Interface contacts:
Residue N4 in chain A contacts residue N9 in chain B (closest heavy-atom distance 3.6 Å).
Residue T8 in chain A interacts with residue Y4 in chain B (closest heavy-atom distance 3.0 Å).
Residue N4 in chain A is in contact with residue L8 in chain B (closest heavy-atom distance 4.5 Å).
Residue Y3 in chain A interacts with residue V6 in chain B (closest heavy-atom distance 3.8 Å).
Residue V9 in chain A is in contact with residue Y4 in chain B (closest heavy-atom distance 3.9 Å).
Residue P10 in chain A interacts with residue Y4 in chain B (closest heavy-atom distance 3.2 Å).
Residue P6 in chain A interacts with residue Y4 in chain B (closest heavy-atom distance 3.2 Å).
Residue L5 in chain A is in contact with residue V6 in chain B (closest heavy-atom distance 4.6 Å).
Residue N4 in chain A is in contact with residue V6 in chain B (closest heavy-atom distance 3.4 Å).
Residue N4 in chain A is in contact with residue G5 in chain B (closest heavy-atom distance 3.4 Å).
Residue N4 in chain A interacts with residue Y77 in chain B (closest heavy-atom distance 4.3 Å).
Residue P6 in chain A contacts residue G5 in chain B (closest heavy-atom distance 4.6 Å).
Residue Y3 in chain A is in contact with residue N9 in chain B (closest heavy-atom distance 3.7 Å).

Sequence of chain A:
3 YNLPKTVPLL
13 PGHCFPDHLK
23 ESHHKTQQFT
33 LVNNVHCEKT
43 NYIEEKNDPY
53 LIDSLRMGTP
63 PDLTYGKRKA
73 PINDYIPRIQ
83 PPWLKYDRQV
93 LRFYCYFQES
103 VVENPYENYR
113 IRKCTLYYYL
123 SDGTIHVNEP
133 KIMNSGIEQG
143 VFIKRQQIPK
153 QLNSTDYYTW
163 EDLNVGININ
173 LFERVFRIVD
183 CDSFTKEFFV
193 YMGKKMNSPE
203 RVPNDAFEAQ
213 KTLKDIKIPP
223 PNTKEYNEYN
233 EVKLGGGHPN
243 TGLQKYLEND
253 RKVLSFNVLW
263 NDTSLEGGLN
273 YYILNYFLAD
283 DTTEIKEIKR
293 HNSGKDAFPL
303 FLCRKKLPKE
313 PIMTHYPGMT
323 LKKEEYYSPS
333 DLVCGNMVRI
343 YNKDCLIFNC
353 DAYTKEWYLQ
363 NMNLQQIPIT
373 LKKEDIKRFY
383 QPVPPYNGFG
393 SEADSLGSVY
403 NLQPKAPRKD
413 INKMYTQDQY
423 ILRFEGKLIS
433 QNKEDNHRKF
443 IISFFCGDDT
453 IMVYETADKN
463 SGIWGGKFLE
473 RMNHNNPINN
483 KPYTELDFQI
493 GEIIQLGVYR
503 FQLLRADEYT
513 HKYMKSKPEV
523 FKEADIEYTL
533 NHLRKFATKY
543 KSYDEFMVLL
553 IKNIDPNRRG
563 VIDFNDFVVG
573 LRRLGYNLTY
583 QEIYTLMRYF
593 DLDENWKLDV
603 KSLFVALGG

This data describes a binding interaction between two proteins.

Sequence of chain B:
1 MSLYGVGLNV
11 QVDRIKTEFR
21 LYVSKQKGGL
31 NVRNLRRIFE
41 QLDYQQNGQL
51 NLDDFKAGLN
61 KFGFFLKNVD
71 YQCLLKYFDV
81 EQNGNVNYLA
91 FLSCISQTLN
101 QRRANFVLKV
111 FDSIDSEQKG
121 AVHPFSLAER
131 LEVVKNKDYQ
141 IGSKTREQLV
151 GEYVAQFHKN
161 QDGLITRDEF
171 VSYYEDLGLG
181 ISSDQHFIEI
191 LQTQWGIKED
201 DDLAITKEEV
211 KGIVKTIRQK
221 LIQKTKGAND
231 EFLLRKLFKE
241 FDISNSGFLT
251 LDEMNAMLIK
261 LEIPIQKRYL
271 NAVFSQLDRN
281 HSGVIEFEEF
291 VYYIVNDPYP